Residue-level contacts at the interface:
Residue A150 in protein 2 interacts with residue V8 in protein 1 (closest heavy-atom distance 4.1 Å).
Residue W147 in protein 2 is in contact with residue T9 in protein 1 (closest heavy-atom distance 2.9 Å).
Residue I80 in protein 2 interacts with residue F10 in protein 1 (closest heavy-atom distance 3.5 Å).
Residue F22 in protein 2 interacts with residue Y2 in protein 1 (closest heavy-atom distance 3.9 Å).
Residue S9 in protein 2 interacts with residue Y2 in protein 1 (closest heavy-atom distance 3.1 Å).
Residue F99 in protein 2 interacts with residue F3 in protein 1 (closest heavy-atom distance 3.4 Å).
Residue Q156 in protein 2 interacts with residue F3 in protein 1 (closest heavy-atom distance 3.8 Å).
Residue V152 in protein 2 interacts with residue I6 in protein 1 (closest heavy-atom distance 4.0 Å).
Residue I80 in protein 2 contacts residue T9 in protein 1 (closest heavy-atom distance 3.8 Å).
Residue Y59 in protein 2 contacts residue I1 in protein 1 (closest heavy-atom distance 4.3 Å).
Residue K66 in protein 2 interacts with residue S4 in protein 1 (closest heavy-atom distance 3.8 Å).
Residue H114 in protein 2 interacts with residue F3 in protein 1 (closest heavy-atom distance 4.2 Å).
Residue T73 in protein 2 is in contact with residue I6 in protein 1 (closest heavy-atom distance 3.9 Å).
Residue A69 in protein 2 interacts with residue P5 in protein 1 (closest heavy-atom distance 3.7 Å).
Residue K66 in protein 2 contacts residue F3 in protein 1 (closest heavy-atom distance 3.5 Å).
Residue M5 in protein 2 interacts with residue I1 in protein 1 (closest heavy-atom distance 4.0 Å).
Residue V152 in protein 2 is in contact with residue V8 in protein 1 (closest heavy-atom distance 4.2 Å).
Residue G167 in protein 2 interacts with residue I1 in protein 1 (closest heavy-atom distance 3.5 Å).
Residue Y171 in protein 2 contacts residue I1 in protein 1 (closest heavy-atom distance 2.9 Å).
Residue A81 in protein 2 is in contact with residue F10 in protein 1 (closest heavy-atom distance 4.4 Å).
Residue K66 in protein 2 is in contact with residue P5 in protein 1 (closest heavy-atom distance 4.1 Å).
Residue H70 in protein 2 contacts residue F3 in protein 1 (closest heavy-atom distance 3.8 Å).
Residue Y159 in protein 2 is in contact with residue Y2 in protein 1 (closest heavy-atom distance 4.0 Å).
Residue W147 in protein 2 contacts residue V8 in protein 1 (closest heavy-atom distance 3.8 Å).
Residue F99 in protein 2 contacts residue I1 in protein 1 (closest heavy-atom distance 4.5 Å).
Residue H70 in protein 2 contacts residue Y2 in protein 1 (closest heavy-atom distance 2.7 Å).
Residue N77 in protein 2 contacts residue T9 in protein 1 (closest heavy-atom distance 3.2 Å).
Residue Y123 in protein 2 contacts residue F10 in protein 1 (closest heavy-atom distance 3.4 Å).
Residue T163 in protein 2 contacts residue I1 in protein 1 (closest heavy-atom distance 3.7 Å).
Residue E63 in protein 2 is in contact with residue I1 in protein 1 (closest heavy-atom distance 3.8 Å).
Residue M45 in protein 2 contacts residue Y2 in protein 1 (closest heavy-atom distance 3.7 Å).
Residue N77 in protein 2 interacts with residue F10 in protein 1 (closest heavy-atom distance 2.8 Å).
Residue Q156 in protein 2 contacts residue S4 in protein 1 (closest heavy-atom distance 4.6 Å).
Residue H114 in protein 2 is in contact with residue I6 in protein 1 (closest heavy-atom distance 3.5 Å).
Residue Y7 in protein 2 is in contact with residue Y2 in protein 1 (closest heavy-atom distance 3.7 Å).
Residue K146 in protein 2 contacts residue V8 in protein 1 (closest heavy-atom distance 4.0 Å).
Residue E76 in protein 2 interacts with residue T9 in protein 1 (closest heavy-atom distance 4.5 Å).
Residue Y116 in protein 2 interacts with residue F10 in protein 1 (closest heavy-atom distance 4.0 Å).
Residue K66 in protein 2 contacts residue Y2 in protein 1 (closest heavy-atom distance 2.8 Å).
Residue Q156 in protein 2 is in contact with residue I6 in protein 1 (closest heavy-atom distance 3.3 Å).
Residue K146 in protein 2 is in contact with residue F10 in protein 1 (closest heavy-atom distance 2.8 Å).
Residue T143 in protein 2 interacts with residue F10 in protein 1 (closest heavy-atom distance 2.9 Å).
Residue Q155 in protein 2 is in contact with residue S4 in protein 1 (closest heavy-atom distance 3.7 Å).
Residue Y7 in protein 2 contacts residue I1 in protein 1 (closest heavy-atom distance 3.1 Å).
Residue E63 in protein 2 interacts with residue Y2 in protein 1 (closest heavy-atom distance 2.8 Å).
Residue Y84 in protein 2 interacts with residue F10 in protein 1 (closest heavy-atom distance 2.9 Å).
Residue Y159 in protein 2 contacts residue F3 in protein 1 (closest heavy-atom distance 3.6 Å).
Residue A24 in protein 2 interacts with residue Y2 in protein 1 (closest heavy-atom distance 4.3 Å).
Residue Y159 in protein 2 interacts with residue I1 in protein 1 (closest heavy-atom distance 2.6 Å).
Residue W147 in protein 2 is in contact with residue F10 in protein 1 (closest heavy-atom distance 3.7 Å).
Residue K66 in protein 2 contacts residue I1 in protein 1 (closest heavy-atom distance 3.4 Å).
Residue T73 in protein 2 is in contact with residue T9 in protein 1 (closest heavy-atom distance 3.7 Å).
Residue T73 in protein 2 contacts residue V8 in protein 1 (closest heavy-atom distance 4.0 Å).
Residue K146 in protein 2 interacts with residue T9 in protein 1 (closest heavy-atom distance 2.9 Å).
Residue L95 in protein 2 contacts residue F10 in protein 1 (closest heavy-atom distance 3.6 Å).
Residue F99 in protein 2 is in contact with residue Y2 in protein 1 (closest heavy-atom distance 3.6 Å).
Residue V67 in protein 2 is in contact with residue Y2 in protein 1 (closest heavy-atom distance 3.8 Å).
Residue M97 in protein 2 interacts with residue F3 in protein 1 (closest heavy-atom distance 3.7 Å).
Residue Q155 in protein 2 is in contact with residue P5 in protein 1 (closest heavy-atom distance 3.6 Å).
Residue Q155 in protein 2 is in contact with residue I6 in protein 1 (closest heavy-atom distance 3.7 Å).

Sequence of protein 2:
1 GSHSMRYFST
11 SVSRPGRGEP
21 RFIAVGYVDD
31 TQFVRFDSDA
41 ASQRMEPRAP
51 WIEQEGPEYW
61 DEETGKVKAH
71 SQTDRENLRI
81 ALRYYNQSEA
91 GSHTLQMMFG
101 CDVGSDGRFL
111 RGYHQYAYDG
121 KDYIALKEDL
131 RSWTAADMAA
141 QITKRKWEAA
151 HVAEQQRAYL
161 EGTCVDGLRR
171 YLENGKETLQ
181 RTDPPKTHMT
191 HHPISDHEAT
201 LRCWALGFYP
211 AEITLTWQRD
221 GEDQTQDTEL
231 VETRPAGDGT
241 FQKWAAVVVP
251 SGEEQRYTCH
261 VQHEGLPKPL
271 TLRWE

The following describes two proteins that form a bound complex.

Sequence of protein 1:
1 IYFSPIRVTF